Interface contacts:
Residue T7 in protein 1 interacts with residue Q1 in protein 2 (closest heavy-atom distance 3.6 Å).
Residue N17 in protein 1 interacts with residue L86 in protein 2 (closest heavy-atom distance 2.1 Å).
Residue R176 in protein 1 contacts residue E16 in protein 2 (closest heavy-atom distance 4.2 Å).
Residue T75 in protein 1 is in contact with residue I4 in protein 2 (closest heavy-atom distance 3.7 Å).
Residue R19 in protein 1 contacts residue R62 in protein 2 (closest heavy-atom distance 3.3 Å).
Residue N17 in protein 1 contacts residue N88 in protein 2 (closest heavy-atom distance 3.3 Å).
Residue R19 in protein 1 contacts residue S64 in protein 2 (closest heavy-atom distance 0.9 Å).
Residue M11 in protein 1 is in contact with residue S64 in protein 2 (closest heavy-atom distance 4.1 Å).
Residue L181 in protein 1 contacts residue L11 in protein 2 (closest heavy-atom distance 2.3 Å).
Residue I9 in protein 1 contacts residue L12 in protein 2 (closest heavy-atom distance 3.6 Å).
Residue D18 in protein 1 contacts residue P85 in protein 2 (closest heavy-atom distance 2.8 Å).
Residue A177 in protein 1 interacts with residue I15 in protein 2 (closest heavy-atom distance 3.3 Å).
Residue M11 in protein 1 is in contact with residue E16 in protein 2 (closest heavy-atom distance 4.5 Å).
Residue Q13 in protein 1 interacts with residue E16 in protein 2 (closest heavy-atom distance 2.1 Å).
Residue G193 in protein 1 is in contact with residue Q1 in protein 2 (closest heavy-atom distance 3.0 Å).
Residue A52 in protein 1 is in contact with residue I6 in protein 2 (closest heavy-atom distance 3.5 Å).
Residue G6 in protein 1 contacts residue Q1 in protein 2 (closest heavy-atom distance 2.6 Å).
Residue Y51 in protein 1 is in contact with residue H3 in protein 2 (closest heavy-atom distance 3.9 Å).
Residue R176 in protein 1 contacts residue G14 in protein 2 (closest heavy-atom distance 3.2 Å).
Residue E174 in protein 1 interacts with residue H19 in protein 2 (closest heavy-atom distance 1.9 Å).
Residue V26 in protein 1 contacts residue R8 in protein 2 (closest heavy-atom distance 4.3 Å).
Residue K8 in protein 1 interacts with residue T2 in protein 2 (closest heavy-atom distance 2.9 Å).
Residue G194 in protein 1 contacts residue Q1 in protein 2 (closest heavy-atom distance 1.4 Å).
Residue L181 in protein 1 contacts residue I15 in protein 2 (closest heavy-atom distance 2.9 Å).
Residue P53 in protein 1 interacts with residue K5 in protein 2 (closest heavy-atom distance 3.6 Å).
Residue T7 in protein 1 interacts with residue T2 in protein 2 (closest heavy-atom distance 1.8 Å).
Residue N17 in protein 1 contacts residue V87 in protein 2 (closest heavy-atom distance 3.0 Å).
Residue R19 in protein 1 contacts residue K63 in protein 2 (closest heavy-atom distance 0.7 Å).
Residue R176 in protein 1 is in contact with residue D18 in protein 2 (closest heavy-atom distance 1.8 Å).
Residue M11 in protein 1 contacts residue K63 in protein 2 (closest heavy-atom distance 3.5 Å).
Residue Q13 in protein 1 contacts residue K63 in protein 2 (closest heavy-atom distance 4.2 Å).
Residue A52 in protein 1 is in contact with residue K5 in protein 2 (closest heavy-atom distance 4.0 Å).
Residue R19 in protein 1 is in contact with residue A83 in protein 2 (closest heavy-atom distance 3.2 Å).
Residue Y51 in protein 1 interacts with residue I6 in protein 2 (closest heavy-atom distance 4.2 Å).
Residue N180 in protein 1 is in contact with residue L11 in protein 2 (closest heavy-atom distance 4.4 Å).
Residue V196 in protein 1 interacts with residue Q1 in protein 2 (closest heavy-atom distance 4.3 Å).
Residue I14 in protein 1 is in contact with residue H19 in protein 2 (closest heavy-atom distance 4.2 Å).
Residue T12 in protein 1 interacts with residue K63 in protein 2 (closest heavy-atom distance 3.7 Å).
Residue R176 in protein 1 interacts with residue I15 in protein 2 (closest heavy-atom distance 1.4 Å).
Residue G10 in protein 1 interacts with residue L12 in protein 2 (closest heavy-atom distance 4.2 Å).
Residue G194 in protein 1 is in contact with residue T2 in protein 2 (closest heavy-atom distance 2.0 Å).
Residue G193 in protein 1 interacts with residue T2 in protein 2 (closest heavy-atom distance 2.5 Å).
Residue R19 in protein 1 is in contact with residue P85 in protein 2 (closest heavy-atom distance 3.0 Å).
Residue D18 in protein 1 interacts with residue L86 in protein 2 (closest heavy-atom distance 2.2 Å).
Residue G6 in protein 1 interacts with residue T2 in protein 2 (closest heavy-atom distance 2.1 Å).
Residue V26 in protein 1 is in contact with residue T2 in protein 2 (closest heavy-atom distance 2.5 Å).
Residue R176 in protein 1 interacts with residue H19 in protein 2 (closest heavy-atom distance 3.0 Å).
Residue M11 in protein 1 interacts with residue L12 in protein 2 (closest heavy-atom distance 4.2 Å).
Residue A52 in protein 1 interacts with residue I4 in protein 2 (closest heavy-atom distance 2.5 Å).
Residue Y51 in protein 1 interacts with residue I4 in protein 2 (closest heavy-atom distance 2.0 Å).
Residue A28 in protein 1 is in contact with residue R8 in protein 2 (closest heavy-atom distance 3.1 Å).
Residue G193 in protein 1 is in contact with residue H3 in protein 2 (closest heavy-atom distance 4.3 Å).
Residue R19 in protein 1 interacts with residue F65 in protein 2 (closest heavy-atom distance 3.3 Å).
Residue Q13 in protein 1 is in contact with residue I15 in protein 2 (closest heavy-atom distance 4.5 Å).
Residue R76 in protein 1 contacts residue Q1 in protein 2 (closest heavy-atom distance 2.3 Å).
Residue L27 in protein 1 interacts with residue R8 in protein 2 (closest heavy-atom distance 1.4 Å).
Residue Y51 in protein 1 is in contact with residue T2 in protein 2 (closest heavy-atom distance 3.4 Å).
Residue L195 in protein 1 contacts residue T2 in protein 2 (closest heavy-atom distance 3.9 Å).
Residue R176 in protein 1 contacts residue E10 in protein 2 (closest heavy-atom distance 3.6 Å).
Residue L195 in protein 1 contacts residue Q1 in protein 2 (closest heavy-atom distance 1.6 Å).

This data describes a binding interaction between two proteins.

Sequence of protein 1:
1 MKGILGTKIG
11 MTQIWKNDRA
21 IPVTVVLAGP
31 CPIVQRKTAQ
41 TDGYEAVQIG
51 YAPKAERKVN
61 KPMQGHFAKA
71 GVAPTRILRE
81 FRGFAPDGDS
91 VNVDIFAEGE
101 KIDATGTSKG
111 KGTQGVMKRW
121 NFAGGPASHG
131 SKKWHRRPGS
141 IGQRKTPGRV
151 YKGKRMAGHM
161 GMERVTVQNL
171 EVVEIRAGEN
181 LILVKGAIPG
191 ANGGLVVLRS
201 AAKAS

Sequence of protein 2:
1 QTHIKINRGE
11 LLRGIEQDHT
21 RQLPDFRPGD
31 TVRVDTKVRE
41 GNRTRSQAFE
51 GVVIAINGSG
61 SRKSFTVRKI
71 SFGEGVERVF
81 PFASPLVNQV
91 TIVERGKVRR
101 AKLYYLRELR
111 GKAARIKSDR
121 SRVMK